These two protein chains interact to form a complex.

Sequence of chain A:
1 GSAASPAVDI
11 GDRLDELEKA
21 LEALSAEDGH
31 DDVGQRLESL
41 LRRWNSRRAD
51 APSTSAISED

Residue-level contacts at the interface:
Residue E59 in chain A contacts residue D32 in chain B (closest heavy-atom distance 2.8 Å).
Residue D31 in chain A interacts with residue E59 in chain B (closest heavy-atom distance 3.3 Å).
Residue V33 in chain A is in contact with residue W44 in chain B (closest heavy-atom distance 3.3 Å).
Residue L21 in chain A contacts residue I10 in chain B (closest heavy-atom distance 3.3 Å).
Residue A7 in chain A is in contact with residue A20 in chain B (closest heavy-atom distance 3.4 Å).
Residue L24 in chain A interacts with residue A7 in chain B (closest heavy-atom distance 3.4 Å).
Residue V33 in chain A interacts with residue I10 in chain B (closest heavy-atom distance 3.2 Å).
Residue L41 in chain A is in contact with residue E38 in chain B (closest heavy-atom distance 3.2 Å).
Residue W44 in chain A interacts with residue G34 in chain B (closest heavy-atom distance 2.8 Å).
Residue R13 in chain A interacts with residue L17 in chain B (closest heavy-atom distance 3.4 Å).
Residue R47 in chain A contacts residue S25 in chain B (closest heavy-atom distance 3.4 Å).
Residue L24 in chain A interacts with residue I10 in chain B (closest heavy-atom distance 3.4 Å).
Residue L37 in chain A contacts residue L14 in chain B (closest heavy-atom distance 3.5 Å).
Residue A20 in chain A is in contact with residue A7 in chain B (closest heavy-atom distance 3.5 Å).
Residue G29 in chain A interacts with residue E59 in chain B (closest heavy-atom distance 3.3 Å).
Residue L40 in chain A is in contact with residue E18 in chain B (closest heavy-atom distance 3.1 Å).
Residue W44 in chain A interacts with residue L21 in chain B (closest heavy-atom distance 3.2 Å).
Residue H30 in chain A contacts residue W44 in chain B (closest heavy-atom distance 3.1 Å).
Residue L17 in chain A interacts with residue L17 in chain B (closest heavy-atom distance 3.1 Å).
Residue R13 in chain A is in contact with residue A20 in chain B (closest heavy-atom distance 3.1 Å).
Residue G34 in chain A interacts with residue W44 in chain B (closest heavy-atom distance 2.9 Å).
Residue W44 in chain A contacts residue H30 in chain B (closest heavy-atom distance 2.9 Å).
Residue S25 in chain A is in contact with residue W44 in chain B (closest heavy-atom distance 3.5 Å).
Residue R48 in chain A contacts residue D31 in chain B (closest heavy-atom distance 2.6 Å).
Residue P6 in chain A interacts with residue A20 in chain B (closest heavy-atom distance 3.3 Å).
Residue D32 in chain A interacts with residue E59 in chain B (closest heavy-atom distance 2.7 Å).
Residue E18 in chain A contacts residue R43 in chain B (closest heavy-atom distance 3.5 Å).
Residue W44 in chain A is in contact with residue V33 in chain B (closest heavy-atom distance 3.1 Å).
Residue I10 in chain A contacts residue L21 in chain B (closest heavy-atom distance 3.4 Å).
Residue L17 in chain A is in contact with residue L14 in chain B (closest heavy-atom distance 3.4 Å).
Residue A26 in chain A is in contact with residue W44 in chain B (closest heavy-atom distance 3.6 Å).
Residue A20 in chain A is in contact with residue I10 in chain B (closest heavy-atom distance 3.4 Å).
Residue I10 in chain A contacts residue A20 in chain B (closest heavy-atom distance 3.2 Å).
Residue L40 in chain A is in contact with residue L14 in chain B (closest heavy-atom distance 3.6 Å).
Residue L37 in chain A contacts residue L37 in chain B (closest heavy-atom distance 3.0 Å).
Residue A20 in chain A contacts residue P6 in chain B (closest heavy-atom distance 3.6 Å).
Residue L37 in chain A contacts residue L41 in chain B (closest heavy-atom distance 3.3 Å).
Residue I10 in chain A interacts with residue V33 in chain B (closest heavy-atom distance 3.3 Å).
Residue W44 in chain A interacts with residue S25 in chain B (closest heavy-atom distance 3.5 Å).
Residue E18 in chain A interacts with residue L40 in chain B (closest heavy-atom distance 3.3 Å).
Residue I10 in chain A is in contact with residue L24 in chain B (closest heavy-atom distance 3.4 Å).
Residue E38 in chain A interacts with residue L41 in chain B (closest heavy-atom distance 3.3 Å).
Residue R47 in chain A interacts with residue E22 in chain B (closest heavy-atom distance 3.6 Å).
Residue L14 in chain A interacts with residue L17 in chain B (closest heavy-atom distance 3.4 Å).
Residue A20 in chain A is in contact with residue R13 in chain B (closest heavy-atom distance 3.2 Å).
Residue L37 in chain A contacts residue W44 in chain B (closest heavy-atom distance 3.2 Å).
Residue L14 in chain A interacts with residue L40 in chain B (closest heavy-atom distance 3.3 Å).
Residue L21 in chain A contacts residue W44 in chain B (closest heavy-atom distance 3.0 Å).
Residue R36 in chain A contacts residue L14 in chain B (closest heavy-atom distance 3.4 Å).
Residue L41 in chain A contacts residue L37 in chain B (closest heavy-atom distance 3.2 Å).
Residue E16 in chain A contacts residue R13 in chain B (closest heavy-atom distance 3.0 Å).
Residue L14 in chain A interacts with residue R36 in chain B (closest heavy-atom distance 3.5 Å).
Residue R13 in chain A is in contact with residue E16 in chain B (closest heavy-atom distance 3.2 Å).
Residue D31 in chain A interacts with residue R48 in chain B (closest heavy-atom distance 3.1 Å).
Residue L24 in chain A is in contact with residue W44 in chain B (closest heavy-atom distance 2.9 Å).
Residue L14 in chain A interacts with residue L37 in chain B (closest heavy-atom distance 3.2 Å).
Residue E22 in chain A interacts with residue R47 in chain B (closest heavy-atom distance 2.9 Å).
Residue L40 in chain A contacts residue L37 in chain B (closest heavy-atom distance 3.4 Å).
Residue W44 in chain A is in contact with residue L24 in chain B (closest heavy-atom distance 2.9 Å).
Residue L17 in chain A interacts with residue R13 in chain B (closest heavy-atom distance 3.3 Å).

Sequence of chain B:
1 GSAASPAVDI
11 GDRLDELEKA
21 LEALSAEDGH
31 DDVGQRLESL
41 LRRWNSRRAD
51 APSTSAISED